The following describes two proteins that form a bound complex.

Sequence of the first protein:
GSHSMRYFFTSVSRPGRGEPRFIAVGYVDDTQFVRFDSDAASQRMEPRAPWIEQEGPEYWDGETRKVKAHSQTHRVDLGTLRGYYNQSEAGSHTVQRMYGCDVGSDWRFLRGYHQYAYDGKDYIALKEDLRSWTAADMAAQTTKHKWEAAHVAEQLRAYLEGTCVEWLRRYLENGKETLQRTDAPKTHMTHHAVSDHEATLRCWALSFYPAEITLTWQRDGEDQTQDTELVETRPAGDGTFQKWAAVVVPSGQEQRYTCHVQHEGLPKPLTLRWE

Residue-level contacts at the interface:
Residue Y85 in the first protein contacts residue V10 in the second protein (closest heavy-atom distance 4.4 Å).
Residue Y160 in the first protein interacts with residue V2 in the second protein (closest heavy-atom distance 3.9 Å).
Residue Y117 in the first protein is in contact with residue V10 in the second protein (closest heavy-atom distance 4.3 Å).
Residue R98 in the first protein contacts residue E7 in the second protein (closest heavy-atom distance 4.0 Å).
Residue Y100 in the first protein is in contact with residue Y3 in the second protein (closest heavy-atom distance 3.0 Å).
Residue H71 in the first protein interacts with residue E7 in the second protein (closest heavy-atom distance 3.4 Å).
Residue D78 in the first protein interacts with residue H8 in the second protein (closest heavy-atom distance 5.0 Å).
Residue W148 in the first protein interacts with residue T9 in the second protein (closest heavy-atom distance 2.8 Å).
Residue Y124 in the first protein contacts residue V10 in the second protein (closest heavy-atom distance 3.5 Å).
Residue T164 in the first protein interacts with residue D4 in the second protein (closest heavy-atom distance 4.2 Å).
Residue V153 in the first protein is in contact with residue H8 in the second protein (closest heavy-atom distance 3.5 Å).
Residue V77 in the first protein is in contact with residue T9 in the second protein (closest heavy-atom distance 4.4 Å).
Residue Y160 in the first protein interacts with residue D4 in the second protein (closest heavy-atom distance 3.6 Å).
Residue T74 in the first protein is in contact with residue H8 in the second protein (closest heavy-atom distance 4.0 Å).
Residue M6 in the first protein interacts with residue G1 in the second protein (closest heavy-atom distance 4.4 Å).
Residue K67 in the first protein contacts residue E7 in the second protein (closest heavy-atom distance 3.0 Å).
Residue H71 in the first protein is in contact with residue Y3 in the second protein (closest heavy-atom distance 3.9 Å).
Residue Y117 in the first protein is in contact with residue H8 in the second protein (closest heavy-atom distance 4.5 Å).
Residue Q156 in the first protein interacts with residue Y3 in the second protein (closest heavy-atom distance 3.9 Å).
Residue Q156 in the first protein is in contact with residue R6 in the second protein (closest heavy-atom distance 3.8 Å).
Residue D78 in the first protein interacts with residue T9 in the second protein (closest heavy-atom distance 3.3 Å).
Residue K67 in the first protein interacts with residue D4 in the second protein (closest heavy-atom distance 3.3 Å).
Residue W148 in the first protein interacts with residue H8 in the second protein (closest heavy-atom distance 3.9 Å).
Residue Q156 in the first protein interacts with residue H8 in the second protein (closest heavy-atom distance 3.2 Å).
Residue K67 in the first protein contacts residue V2 in the second protein (closest heavy-atom distance 3.6 Å).
Residue K67 in the first protein interacts with residue G5 in the second protein (closest heavy-atom distance 3.2 Å).
Residue T144 in the first protein contacts residue T9 in the second protein (closest heavy-atom distance 4.9 Å).
Residue R98 in the first protein interacts with residue Y3 in the second protein (closest heavy-atom distance 4.3 Å).
Residue Y60 in the first protein is in contact with residue G1 in the second protein (closest heavy-atom distance 3.7 Å).
Residue E64 in the first protein contacts residue G1 in the second protein (closest heavy-atom distance 3.6 Å).
Residue Y8 in the first protein interacts with residue V2 in the second protein (closest heavy-atom distance 3.9 Å).
Residue T81 in the first protein contacts residue V10 in the second protein (closest heavy-atom distance 3.7 Å).
Residue L82 in the first protein is in contact with residue V10 in the second protein (closest heavy-atom distance 4.0 Å).
Residue F10 in the first protein is in contact with residue V2 in the second protein (closest heavy-atom distance 4.8 Å).
Residue K67 in the first protein is in contact with residue Y3 in the second protein (closest heavy-atom distance 2.2 Å).
Residue Y100 in the first protein contacts residue V2 in the second protein (closest heavy-atom distance 3.7 Å).
Residue W168 in the first protein contacts residue G1 in the second protein (closest heavy-atom distance 3.7 Å).
Residue A70 in the first protein is in contact with residue E7 in the second protein (closest heavy-atom distance 4.5 Å).
Residue T74 in the first protein is in contact with residue E7 in the second protein (closest heavy-atom distance 3.4 Å).
Residue T74 in the first protein is in contact with residue T9 in the second protein (closest heavy-atom distance 4.0 Å).
Residue K147 in the first protein interacts with residue T9 in the second protein (closest heavy-atom distance 3.6 Å).
Residue K147 in the first protein interacts with residue V10 in the second protein (closest heavy-atom distance 3.8 Å).
Residue T144 in the first protein contacts residue V10 in the second protein (closest heavy-atom distance 2.8 Å).
Residue V68 in the first protein is in contact with residue V2 in the second protein (closest heavy-atom distance 3.7 Å).
Residue Y160 in the first protein contacts residue G1 in the second protein (closest heavy-atom distance 2.9 Å).
Residue H71 in the first protein interacts with residue V2 in the second protein (closest heavy-atom distance 4.5 Å).
Residue M46 in the first protein interacts with residue V2 in the second protein (closest heavy-atom distance 4.6 Å).
Residue Y8 in the first protein contacts residue G1 in the second protein (closest heavy-atom distance 3.0 Å).
Residue Y160 in the first protein contacts residue Y3 in the second protein (closest heavy-atom distance 3.5 Å).
Residue F34 in the first protein is in contact with residue G1 in the second protein (closest heavy-atom distance 5.0 Å).
Residue D78 in the first protein contacts residue V10 in the second protein (closest heavy-atom distance 2.5 Å).
Residue L157 in the first protein is in contact with residue Y3 in the second protein (closest heavy-atom distance 3.9 Å).
Residue Y172 in the first protein interacts with residue G1 in the second protein (closest heavy-atom distance 2.7 Å).
Residue E64 in the first protein interacts with residue V2 in the second protein (closest heavy-atom distance 3.1 Å).
Residue W148 in the first protein contacts residue V10 in the second protein (closest heavy-atom distance 4.1 Å).

Sequence of the second protein:
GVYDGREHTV